Contacts between the two chains:
Residue T168 in chain B is in contact with residue H10 in chain A (closest heavy-atom distance 4.1 Å).
Residue Y79 in chain B is in contact with residue W13 in chain A (closest heavy-atom distance 4.2 Å).
Residue Y53 in chain B contacts residue A15 in chain A (closest heavy-atom distance 3.8 Å).
Residue L165 in chain B interacts with residue H10 in chain A (closest heavy-atom distance 3.9 Å).
Residue L165 in chain B interacts with residue V9 in chain A (closest heavy-atom distance 4.9 Å).
Residue C86 in chain B contacts residue W38 in chain A (closest heavy-atom distance 4.5 Å).
Residue Y79 in chain B contacts residue W38 in chain A (closest heavy-atom distance 3.7 Å).
Residue T83 in chain B is in contact with residue F12 in chain A (closest heavy-atom distance 3.9 Å).
Residue T161 in chain B contacts residue P16 in chain A (closest heavy-atom distance 3.4 Å).
Residue T168 in chain B contacts residue S7 in chain A (closest heavy-atom distance 3.4 Å).
Residue H167 in chain B contacts residue V9 in chain A (closest heavy-atom distance 4.1 Å).
Residue V164 in chain B contacts residue I11 in chain A (closest heavy-atom distance 4.0 Å).
Residue Y79 in chain B contacts residue G14 in chain A (closest heavy-atom distance 3.2 Å).
Residue V166 in chain B contacts residue Q8 in chain A (closest heavy-atom distance 3.8 Å).
Residue V52 in chain B interacts with residue A18 in chain A (closest heavy-atom distance 4.3 Å).
Residue R169 in chain B is in contact with residue S7 in chain A (closest heavy-atom distance 4.3 Å).
Residue Y79 in chain B is in contact with residue F12 in chain A (closest heavy-atom distance 3.4 Å).
Residue L104 in chain B interacts with residue W13 in chain A (closest heavy-atom distance 4.6 Å).
Residue T163 in chain B interacts with residue W13 in chain A (closest heavy-atom distance 4.1 Å).
Residue T163 in chain B is in contact with residue I11 in chain A (closest heavy-atom distance 4.3 Å).
Residue H108 in chain B interacts with residue W13 in chain A (closest heavy-atom distance 4.3 Å).
Residue H167 in chain B contacts residue Q8 in chain A (closest heavy-atom distance 3.5 Å).
Residue V164 in chain B interacts with residue H10 in chain A (closest heavy-atom distance 3.8 Å).
Residue V87 in chain B is in contact with residue F12 in chain A (closest heavy-atom distance 4.7 Å).
Residue T168 in chain B contacts residue Q8 in chain A (closest heavy-atom distance 2.3 Å).
Residue T163 in chain B contacts residue F12 in chain A (closest heavy-atom distance 2.8 Å).
Residue T168 in chain B is in contact with residue V9 in chain A (closest heavy-atom distance 4.3 Å).
Residue L90 in chain B interacts with residue H10 in chain A (closest heavy-atom distance 3.9 Å).
Residue V166 in chain B contacts residue H10 in chain A (closest heavy-atom distance 2.7 Å).
Residue C86 in chain B contacts residue F12 in chain A (closest heavy-atom distance 3.7 Å).
Residue E170 in chain B is in contact with residue S7 in chain A (closest heavy-atom distance 3.9 Å).
Residue V166 in chain B contacts residue F12 in chain A (closest heavy-atom distance 4.0 Å).
Residue Y53 in chain B contacts residue P16 in chain A (closest heavy-atom distance 2.2 Å).
Residue F162 in chain B is in contact with residue A15 in chain A (closest heavy-atom distance 3.2 Å).
Residue T161 in chain B is in contact with residue A15 in chain A (closest heavy-atom distance 3.4 Å).
Residue L165 in chain B is in contact with residue I11 in chain A (closest heavy-atom distance 3.9 Å).
Residue H167 in chain B contacts residue H10 in chain A (closest heavy-atom distance 5.0 Å).
Residue H73 in chain B contacts residue P16 in chain A (closest heavy-atom distance 5.0 Å).
Residue G159 in chain B is in contact with residue A18 in chain A (closest heavy-atom distance 3.9 Å).
Residue Y79 in chain B contacts residue A15 in chain A (closest heavy-atom distance 3.6 Å).
Residue T83 in chain B is in contact with residue W38 in chain A (closest heavy-atom distance 3.6 Å).
Residue V166 in chain B is in contact with residue V9 in chain A (closest heavy-atom distance 2.9 Å).
Residue Y53 in chain B interacts with residue A18 in chain A (closest heavy-atom distance 4.5 Å).
Residue Y53 in chain B interacts with residue I17 in chain A (closest heavy-atom distance 3.8 Å).
Residue P54 in chain B interacts with residue A18 in chain A (closest heavy-atom distance 4.7 Å).
Residue E75 in chain B contacts residue P16 in chain A (closest heavy-atom distance 4.2 Å).
Residue L76 in chain B contacts residue P16 in chain A (closest heavy-atom distance 3.5 Å).
Residue D82 in chain B contacts residue W38 in chain A (closest heavy-atom distance 3.7 Å).
Residue V164 in chain B is in contact with residue F12 in chain A (closest heavy-atom distance 3.2 Å).
Residue C160 in chain B is in contact with residue A18 in chain A (closest heavy-atom distance 3.6 Å).
Residue Y79 in chain B contacts residue P16 in chain A (closest heavy-atom distance 4.0 Å).
Residue D82 in chain B contacts residue P37 in chain A (closest heavy-atom distance 4.1 Å).

Sequence of chain A:
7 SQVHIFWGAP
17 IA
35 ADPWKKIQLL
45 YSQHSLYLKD

These two protein chains interact to form a complex.

Sequence of chain B:
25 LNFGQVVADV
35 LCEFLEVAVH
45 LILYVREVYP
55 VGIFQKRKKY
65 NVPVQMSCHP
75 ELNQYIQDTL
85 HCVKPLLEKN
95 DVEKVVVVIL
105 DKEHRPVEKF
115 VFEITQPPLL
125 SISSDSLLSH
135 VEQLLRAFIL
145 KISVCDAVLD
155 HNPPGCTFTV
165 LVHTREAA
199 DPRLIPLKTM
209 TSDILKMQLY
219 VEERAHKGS